Sequence of protein 1:
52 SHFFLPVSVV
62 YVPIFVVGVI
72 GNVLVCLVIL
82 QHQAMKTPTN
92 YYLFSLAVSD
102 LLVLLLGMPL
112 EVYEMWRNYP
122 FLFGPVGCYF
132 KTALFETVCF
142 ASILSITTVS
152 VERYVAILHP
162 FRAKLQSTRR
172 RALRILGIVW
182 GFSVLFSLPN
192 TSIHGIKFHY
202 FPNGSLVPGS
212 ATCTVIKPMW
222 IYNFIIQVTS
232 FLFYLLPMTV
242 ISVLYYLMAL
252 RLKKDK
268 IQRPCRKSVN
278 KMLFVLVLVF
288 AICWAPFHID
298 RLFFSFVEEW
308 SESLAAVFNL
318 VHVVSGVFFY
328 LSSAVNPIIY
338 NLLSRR

These two protein chains interact to form a complex.

Sequence of protein 2:
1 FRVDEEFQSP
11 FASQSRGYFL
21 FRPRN

Interface contacts:
Residue E115 in protein 1 interacts with residue L20 in protein 2 (closest heavy-atom distance 3.2 Å).
Residue F294 in protein 1 interacts with residue N25 in protein 2 (closest heavy-atom distance 3.6 Å).
Residue T213 in protein 1 interacts with residue R22 in protein 2 (closest heavy-atom distance 4.7 Å).
Residue F315 in protein 1 interacts with residue F19 in protein 2 (closest heavy-atom distance 3.9 Å).
Residue C214 in protein 1 is in contact with residue R22 in protein 2 (closest heavy-atom distance 3.7 Å).
Residue H53 in protein 1 contacts residue L20 in protein 2 (closest heavy-atom distance 3.6 Å).
Residue S211 in protein 1 is in contact with residue A12 in protein 2 (closest heavy-atom distance 3.6 Å).
Residue F301 in protein 1 contacts residue P23 in protein 2 (closest heavy-atom distance 3.6 Å).
Residue N119 in protein 1 is in contact with residue L20 in protein 2 (closest heavy-atom distance 3.1 Å).
Residue P209 in protein 1 interacts with residue E5 in protein 2 (closest heavy-atom distance 3.2 Å).
Residue S308 in protein 1 is in contact with residue G17 in protein 2 (closest heavy-atom distance 4.1 Å).
Residue A312 in protein 1 is in contact with residue G17 in protein 2 (closest heavy-atom distance 3.5 Å).
Residue Y223 in protein 1 interacts with residue P23 in protein 2 (closest heavy-atom distance 4.3 Å).
Residue N119 in protein 1 interacts with residue Q14 in protein 2 (closest heavy-atom distance 3.3 Å).
Residue Y62 in protein 1 interacts with residue R24 in protein 2 (closest heavy-atom distance 4.5 Å).
Residue H319 in protein 1 is in contact with residue R24 in protein 2 (closest heavy-atom distance 4.0 Å).
Residue H53 in protein 1 interacts with residue S15 in protein 2 (closest heavy-atom distance 4.6 Å).
Residue H53 in protein 1 is in contact with residue Q14 in protein 2 (closest heavy-atom distance 3.7 Å).
Residue S52 in protein 1 contacts residue L20 in protein 2 (closest heavy-atom distance 4.0 Å).
Residue N119 in protein 1 contacts residue A12 in protein 2 (closest heavy-atom distance 3.2 Å).
Residue T213 in protein 1 contacts residue A12 in protein 2 (closest heavy-atom distance 4.0 Å).
Residue H319 in protein 1 interacts with residue R22 in protein 2 (closest heavy-atom distance 2.9 Å).
Residue N119 in protein 1 contacts residue S13 in protein 2 (closest heavy-atom distance 3.4 Å).
Residue G108 in protein 1 is in contact with residue R24 in protein 2 (closest heavy-atom distance 4.1 Å).
Residue F54 in protein 1 contacts residue F21 in protein 2 (closest heavy-atom distance 4.6 Å).
Residue N119 in protein 1 is in contact with residue R22 in protein 2 (closest heavy-atom distance 3.6 Å).
Residue R118 in protein 1 is in contact with residue Q14 in protein 2 (closest heavy-atom distance 4.3 Å).
Residue F326 in protein 1 contacts residue R24 in protein 2 (closest heavy-atom distance 4.3 Å).
Residue E112 in protein 1 is in contact with residue R24 in protein 2 (closest heavy-atom distance 3.2 Å).
Residue M116 in protein 1 is in contact with residue F21 in protein 2 (closest heavy-atom distance 3.9 Å).
Residue F294 in protein 1 contacts residue R24 in protein 2 (closest heavy-atom distance 3.9 Å).
Residue F136 in protein 1 interacts with residue N25 in protein 2 (closest heavy-atom distance 3.9 Å).
Residue T133 in protein 1 is in contact with residue N25 in protein 2 (closest heavy-atom distance 4.5 Å).
Residue A312 in protein 1 contacts residue Y18 in protein 2 (closest heavy-atom distance 4.2 Å).
Residue W307 in protein 1 is in contact with residue Y18 in protein 2 (closest heavy-atom distance 3.6 Å).
Residue E137 in protein 1 contacts residue N25 in protein 2 (closest heavy-atom distance 3.1 Å).
Residue N119 in protein 1 contacts residue F21 in protein 2 (closest heavy-atom distance 4.5 Å).
Residue W307 in protein 1 interacts with residue F19 in protein 2 (closest heavy-atom distance 3.6 Å).
Residue E309 in protein 1 interacts with residue G17 in protein 2 (closest heavy-atom distance 4.3 Å).
Residue G323 in protein 1 is in contact with residue R24 in protein 2 (closest heavy-atom distance 3.7 Å).
Residue E115 in protein 1 contacts residue R22 in protein 2 (closest heavy-atom distance 2.6 Å).
Residue E115 in protein 1 interacts with residue F21 in protein 2 (closest heavy-atom distance 3.6 Å).
Residue V216 in protein 1 is in contact with residue N25 in protein 2 (closest heavy-atom distance 3.6 Å).
Residue R298 in protein 1 interacts with residue N25 in protein 2 (closest heavy-atom distance 3.0 Å).
Residue L311 in protein 1 is in contact with residue F19 in protein 2 (closest heavy-atom distance 4.7 Å).
Residue P121 in protein 1 contacts residue R22 in protein 2 (closest heavy-atom distance 4.1 Å).
Residue N316 in protein 1 interacts with residue L20 in protein 2 (closest heavy-atom distance 4.5 Å).
Residue W117 in protein 1 interacts with residue Q14 in protein 2 (closest heavy-atom distance 3.8 Å).
Residue H53 in protein 1 is in contact with residue F21 in protein 2 (closest heavy-atom distance 3.9 Å).
Residue H195 in protein 1 interacts with residue N25 in protein 2 (closest heavy-atom distance 3.1 Å).
Residue Y223 in protein 1 interacts with residue N25 in protein 2 (closest heavy-atom distance 3.2 Å).
Residue Y120 in protein 1 interacts with residue S13 in protein 2 (closest heavy-atom distance 4.5 Å).
Residue N316 in protein 1 interacts with residue F21 in protein 2 (closest heavy-atom distance 3.2 Å).
Residue E112 in protein 1 is in contact with residue F21 in protein 2 (closest heavy-atom distance 4.0 Å).
Residue A312 in protein 1 is in contact with residue F19 in protein 2 (closest heavy-atom distance 3.6 Å).
Residue F136 in protein 1 is in contact with residue R24 in protein 2 (closest heavy-atom distance 3.7 Å).
Residue E305 in protein 1 interacts with residue F19 in protein 2 (closest heavy-atom distance 4.3 Å).
Residue H319 in protein 1 is in contact with residue F21 in protein 2 (closest heavy-atom distance 3.5 Å).
Residue H319 in protein 1 interacts with residue P23 in protein 2 (closest heavy-atom distance 3.7 Å).
Residue S211 in protein 1 is in contact with residue F11 in protein 2 (closest heavy-atom distance 4.0 Å).